Contacts between the two chains:
Residue F42 in protein 1 contacts residue A10 in protein 2 (closest heavy-atom distance 3.7 Å).
Residue F42 in protein 1 is in contact with residue F11 in protein 2 (closest heavy-atom distance 3.5 Å).
Residue T46 in protein 1 interacts with residue F11 in protein 2 (closest heavy-atom distance 4.7 Å).
Residue F45 in protein 1 interacts with residue F11 in protein 2 (closest heavy-atom distance 4.4 Å).
Residue F42 in protein 1 is in contact with residue A7 in protein 2 (closest heavy-atom distance 4.4 Å).
Residue T46 in protein 1 contacts residue L14 in protein 2 (closest heavy-atom distance 4.4 Å).

Sequence of protein 1:
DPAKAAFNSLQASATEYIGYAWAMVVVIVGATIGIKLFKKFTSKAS

Sequence of protein 2:
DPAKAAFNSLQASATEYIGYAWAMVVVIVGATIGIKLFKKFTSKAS

This data describes a binding interaction between two proteins.